Sequence of the first protein:
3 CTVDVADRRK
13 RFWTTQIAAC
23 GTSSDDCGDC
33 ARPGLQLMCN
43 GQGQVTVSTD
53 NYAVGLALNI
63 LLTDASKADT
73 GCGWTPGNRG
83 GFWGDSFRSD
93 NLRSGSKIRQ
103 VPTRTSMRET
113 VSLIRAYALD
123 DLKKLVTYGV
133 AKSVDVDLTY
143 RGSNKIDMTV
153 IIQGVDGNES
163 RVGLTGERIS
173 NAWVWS

Sequence of the second protein:
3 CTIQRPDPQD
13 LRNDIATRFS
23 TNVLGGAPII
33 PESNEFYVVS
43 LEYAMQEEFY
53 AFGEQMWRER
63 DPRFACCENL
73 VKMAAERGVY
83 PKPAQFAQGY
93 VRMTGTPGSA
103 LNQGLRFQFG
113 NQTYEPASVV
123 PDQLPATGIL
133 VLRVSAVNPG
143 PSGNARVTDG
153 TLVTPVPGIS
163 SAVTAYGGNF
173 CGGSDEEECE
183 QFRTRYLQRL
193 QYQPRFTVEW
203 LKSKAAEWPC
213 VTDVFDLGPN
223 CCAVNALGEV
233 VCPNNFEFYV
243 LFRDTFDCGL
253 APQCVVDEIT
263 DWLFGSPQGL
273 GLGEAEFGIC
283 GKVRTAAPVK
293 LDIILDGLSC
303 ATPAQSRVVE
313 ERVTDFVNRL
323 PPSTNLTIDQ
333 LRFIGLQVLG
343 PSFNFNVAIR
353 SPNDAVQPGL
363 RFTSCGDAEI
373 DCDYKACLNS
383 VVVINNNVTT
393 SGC

Contacts between the two chains:
Residue N36 in the second protein contacts residue L37 in the first protein (closest heavy-atom distance 4.1 Å).
Residue V40 in the second protein contacts residue F14 in the first protein (closest heavy-atom distance 3.9 Å).
Residue I32 in the second protein interacts with residue W175 in the first protein (closest heavy-atom distance 4.2 Å).
Residue V25 in the second protein interacts with residue F14 in the first protein (closest heavy-atom distance 4.2 Å).
Residue L26 in the second protein contacts residue K12 in the first protein (closest heavy-atom distance 3.4 Å).
Residue E34 in the second protein contacts residue S96 in the first protein (closest heavy-atom distance 3.2 Å).
Residue N36 in the second protein is in contact with residue F14 in the first protein (closest heavy-atom distance 4.3 Å).
Residue N36 in the second protein contacts residue W15 in the first protein (closest heavy-atom distance 2.9 Å).
Residue L26 in the second protein contacts residue F14 in the first protein (closest heavy-atom distance 3.6 Å).
Residue A29 in the second protein is in contact with residue W175 in the first protein (closest heavy-atom distance 3.5 Å).
Residue P33 in the second protein contacts residue D92 in the first protein (closest heavy-atom distance 4.2 Å).
Residue S42 in the second protein contacts residue W85 in the first protein (closest heavy-atom distance 3.3 Å).
Residue E37 in the second protein is in contact with residue F14 in the first protein (closest heavy-atom distance 3.2 Å).
Residue R14 in the second protein contacts residue F89 in the first protein (closest heavy-atom distance 3.4 Å).
Residue Y45 in the second protein interacts with residue W85 in the first protein (closest heavy-atom distance 3.9 Å).
Residue F38 in the second protein interacts with residue F84 in the first protein (closest heavy-atom distance 3.9 Å).
Residue G27 in the second protein contacts residue R10 in the first protein (closest heavy-atom distance 3.6 Å).
Residue I32 in the second protein contacts residue L58 in the first protein (closest heavy-atom distance 4.0 Å).
Residue I32 in the second protein is in contact with residue Y130 in the first protein (closest heavy-atom distance 4.3 Å).
Residue I32 in the second protein interacts with residue Y54 in the first protein (closest heavy-atom distance 3.8 Å).
Residue F38 in the second protein is in contact with residue D87 in the first protein (closest heavy-atom distance 4.2 Å).
Residue Q11 in the second protein contacts residue F89 in the first protein (closest heavy-atom distance 3.4 Å).
Residue E34 in the second protein is in contact with residue R90 in the first protein (closest heavy-atom distance 4.3 Å).
Residue P30 in the second protein is in contact with residue N173 in the first protein (closest heavy-atom distance 3.5 Å).
Residue P33 in the second protein contacts residue R90 in the first protein (closest heavy-atom distance 3.3 Å).
Residue E34 in the second protein contacts residue L58 in the first protein (closest heavy-atom distance 3.6 Å).
Residue P10 in the second protein contacts residue F89 in the first protein (closest heavy-atom distance 4.1 Å).
Residue S35 in the second protein is in contact with residue Y54 in the first protein (closest heavy-atom distance 3.6 Å).
Residue A46 in the second protein contacts residue W85 in the first protein (closest heavy-atom distance 3.9 Å).
Residue F38 in the second protein is in contact with residue G86 in the first protein (closest heavy-atom distance 3.8 Å).
Residue P33 in the second protein contacts residue L58 in the first protein (closest heavy-atom distance 3.5 Å).
Residue Y45 in the second protein interacts with residue F89 in the first protein (closest heavy-atom distance 3.2 Å).
Residue N36 in the second protein contacts residue T17 in the first protein (closest heavy-atom distance 3.3 Å).
Residue Y39 in the second protein contacts residue F84 in the first protein (closest heavy-atom distance 3.7 Å).
Residue E34 in the second protein contacts residue K126 in the first protein (closest heavy-atom distance 3.2 Å).
Residue V25 in the second protein contacts residue K12 in the first protein (closest heavy-atom distance 3.4 Å).
Residue E37 in the second protein contacts residue Y54 in the first protein (closest heavy-atom distance 2.8 Å).
Residue L26 in the second protein is in contact with residue R11 in the first protein (closest heavy-atom distance 3.9 Å).
Residue Y39 in the second protein contacts residue N61 in the first protein (closest heavy-atom distance 4.0 Å).
Residue S35 in the second protein interacts with residue L58 in the first protein (closest heavy-atom distance 3.7 Å).
Residue S42 in the second protein is in contact with residue G86 in the first protein (closest heavy-atom distance 4.0 Å).
Residue E34 in the second protein contacts residue G97 in the first protein (closest heavy-atom distance 2.5 Å).
Residue E34 in the second protein interacts with residue Y130 in the first protein (closest heavy-atom distance 2.8 Å).
Residue I32 in the second protein interacts with residue V132 in the first protein (closest heavy-atom distance 4.2 Å).
Residue A29 in the second protein is in contact with residue R11 in the first protein (closest heavy-atom distance 3.8 Å).
Residue I32 in the second protein is in contact with residue N173 in the first protein (closest heavy-atom distance 4.1 Å).
Residue G27 in the second protein is in contact with residue R11 in the first protein (closest heavy-atom distance 4.4 Å).
Residue F21 in the second protein interacts with residue F14 in the first protein (closest heavy-atom distance 3.9 Å).
Residue S35 in the second protein is in contact with residue N61 in the first protein (closest heavy-atom distance 3.5 Å).
Residue E34 in the second protein contacts residue I62 in the first protein (closest heavy-atom distance 3.4 Å).
Residue E34 in the second protein is in contact with residue N61 in the first protein (closest heavy-atom distance 2.7 Å).
Residue F38 in the second protein contacts residue R90 in the first protein (closest heavy-atom distance 4.3 Å).
Residue E34 in the second protein interacts with residue R95 in the first protein (closest heavy-atom distance 4.3 Å).
Residue A29 in the second protein interacts with residue K12 in the first protein (closest heavy-atom distance 4.0 Å).
Residue P30 in the second protein interacts with residue W175 in the first protein (closest heavy-atom distance 3.9 Å).
Residue N36 in the second protein interacts with residue N61 in the first protein (closest heavy-atom distance 3.5 Å).
Residue S42 in the second protein is in contact with residue F84 in the first protein (closest heavy-atom distance 3.5 Å).
Residue G28 in the second protein contacts residue R11 in the first protein (closest heavy-atom distance 4.2 Å).
Residue P33 in the second protein interacts with residue Y130 in the first protein (closest heavy-atom distance 3.7 Å).
Residue N36 in the second protein contacts residue T16 in the first protein (closest heavy-atom distance 3.4 Å).

These two protein chains interact to form a complex.